Sequence of chain A:
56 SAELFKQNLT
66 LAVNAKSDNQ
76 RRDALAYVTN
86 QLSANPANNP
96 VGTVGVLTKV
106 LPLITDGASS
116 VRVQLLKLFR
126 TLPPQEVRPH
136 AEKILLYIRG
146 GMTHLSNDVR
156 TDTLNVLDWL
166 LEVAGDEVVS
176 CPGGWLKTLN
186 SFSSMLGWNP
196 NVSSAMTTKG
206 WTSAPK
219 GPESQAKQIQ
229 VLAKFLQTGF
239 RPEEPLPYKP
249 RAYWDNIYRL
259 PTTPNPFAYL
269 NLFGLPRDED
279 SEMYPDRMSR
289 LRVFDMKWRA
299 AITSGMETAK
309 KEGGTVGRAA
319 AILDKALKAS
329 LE

Interface contacts:
Residue S569 in chain B is in contact with residue E241 in chain A (closest heavy-atom distance 2.8 Å).
Residue F580 in chain B is in contact with residue F271 in chain A (closest heavy-atom distance 4.6 Å).
Residue P539 in chain B interacts with residue M286 in chain A (closest heavy-atom distance 4.8 Å).
Residue R547 in chain B is in contact with residue Y267 in chain A (closest heavy-atom distance 4.4 Å).
Residue S596 in chain B contacts residue Y256 in chain A (closest heavy-atom distance 4.7 Å).
Residue P575 in chain B interacts with residue P259 in chain A (closest heavy-atom distance 4.0 Å).
Residue P575 in chain B interacts with residue Y267 in chain A (closest heavy-atom distance 3.4 Å).
Residue I577 in chain B interacts with residue F265 in chain A (closest heavy-atom distance 4.8 Å).
Residue D546 in chain B is in contact with residue Y267 in chain A (closest heavy-atom distance 3.5 Å).
Residue S569 in chain B contacts residue E242 in chain A (closest heavy-atom distance 4.6 Å).
Residue K445 in chain B contacts residue M286 in chain A (closest heavy-atom distance 4.8 Å).
Residue G543 in chain B contacts residue L268 in chain A (closest heavy-atom distance 4.3 Å).
Residue R547 in chain B contacts residue L270 in chain A (closest heavy-atom distance 4.2 Å).
Residue S569 in chain B interacts with residue P243 in chain A (closest heavy-atom distance 4.3 Å).
Residue S576 in chain B contacts residue N254 in chain A (closest heavy-atom distance 3.8 Å).
Residue L563 in chain B interacts with residue I255 in chain A (closest heavy-atom distance 4.2 Å).
Residue Y573 in chain B is in contact with residue Y251 in chain A (closest heavy-atom distance 4.1 Å).
Residue I550 in chain B interacts with residue L270 in chain A (closest heavy-atom distance 3.9 Å).
Residue S569 in chain B contacts residue D284 in chain A (closest heavy-atom distance 4.3 Å).
Residue R572 in chain B contacts residue A250 in chain A (closest heavy-atom distance 3.4 Å).
Residue S576 in chain B interacts with residue F265 in chain A (closest heavy-atom distance 3.2 Å).
Residue P575 in chain B is in contact with residue P264 in chain A (closest heavy-atom distance 3.9 Å).
Residue P565 in chain B is in contact with residue N254 in chain A (closest heavy-atom distance 3.7 Å).
Residue L551 in chain B interacts with residue L270 in chain A (closest heavy-atom distance 3.8 Å).
Residue N597 in chain B contacts residue Y256 in chain A (closest heavy-atom distance 3.5 Å).
Residue P579 in chain B contacts residue F265 in chain A (closest heavy-atom distance 4.4 Å).
Residue P565 in chain B interacts with residue Y251 in chain A (closest heavy-atom distance 3.6 Å).
Residue R572 in chain B contacts residue L244 in chain A (closest heavy-atom distance 4.8 Å).
Residue Y574 in chain B is in contact with residue N254 in chain A (closest heavy-atom distance 3.0 Å).
Residue P575 in chain B contacts residue F265 in chain A (closest heavy-atom distance 4.0 Å).
Residue R570 in chain B interacts with residue P243 in chain A (closest heavy-atom distance 3.8 Å).
Residue L563 in chain B contacts residue Y251 in chain A (closest heavy-atom distance 3.0 Å).
Residue P575 in chain B contacts residue T261 in chain A (closest heavy-atom distance 4.6 Å).
Residue R572 in chain B is in contact with residue T261 in chain A (closest heavy-atom distance 4.7 Å).
Residue L578 in chain B interacts with residue I255 in chain A (closest heavy-atom distance 3.5 Å).
Residue P539 in chain B contacts residue P283 in chain A (closest heavy-atom distance 4.8 Å).
Residue P539 in chain B contacts residue S287 in chain A (closest heavy-atom distance 4.5 Å).
Residue P539 in chain B is in contact with residue D284 in chain A (closest heavy-atom distance 3.3 Å).
Residue R547 in chain B is in contact with residue L268 in chain A (closest heavy-atom distance 3.2 Å).
Residue L594 in chain B interacts with residue I255 in chain A (closest heavy-atom distance 4.2 Å).
Residue Y573 in chain B contacts residue A250 in chain A (closest heavy-atom distance 3.6 Å).
Residue Y573 in chain B is in contact with residue N254 in chain A (closest heavy-atom distance 3.5 Å).
Residue R570 in chain B contacts residue L244 in chain A (closest heavy-atom distance 3.3 Å).
Residue F580 in chain B contacts residue L268 in chain A (closest heavy-atom distance 4.1 Å).
Residue F580 in chain B is in contact with residue F265 in chain A (closest heavy-atom distance 4.1 Å).
Residue Y574 in chain B interacts with residue P283 in chain A (closest heavy-atom distance 4.3 Å).
Residue S576 in chain B interacts with residue I255 in chain A (closest heavy-atom distance 4.7 Å).
Residue C562 in chain B interacts with residue I255 in chain A (closest heavy-atom distance 3.8 Å).
Residue Y574 in chain B contacts residue Y267 in chain A (closest heavy-atom distance 3.5 Å).
Residue C562 in chain B contacts residue Y251 in chain A (closest heavy-atom distance 4.8 Å).
Residue G571 in chain B is in contact with residue L244 in chain A (closest heavy-atom distance 4.7 Å).
Residue R570 in chain B contacts residue E242 in chain A (closest heavy-atom distance 2.4 Å).
Residue P575 in chain B interacts with residue N254 in chain A (closest heavy-atom distance 4.1 Å).
Residue F580 in chain B interacts with residue L270 in chain A (closest heavy-atom distance 3.9 Å).
Residue L594 in chain B contacts residue Y256 in chain A (closest heavy-atom distance 2.6 Å).
Residue R595 in chain B contacts residue Y256 in chain A (closest heavy-atom distance 4.8 Å).
Residue I550 in chain B contacts residue L268 in chain A (closest heavy-atom distance 3.8 Å).
Residue G543 in chain B is in contact with residue Y267 in chain A (closest heavy-atom distance 3.8 Å).
Residue Y573 in chain B is in contact with residue T261 in chain A (closest heavy-atom distance 4.8 Å).
Residue D546 in chain B interacts with residue L268 in chain A (closest heavy-atom distance 3.7 Å).

Sequence of chain B:
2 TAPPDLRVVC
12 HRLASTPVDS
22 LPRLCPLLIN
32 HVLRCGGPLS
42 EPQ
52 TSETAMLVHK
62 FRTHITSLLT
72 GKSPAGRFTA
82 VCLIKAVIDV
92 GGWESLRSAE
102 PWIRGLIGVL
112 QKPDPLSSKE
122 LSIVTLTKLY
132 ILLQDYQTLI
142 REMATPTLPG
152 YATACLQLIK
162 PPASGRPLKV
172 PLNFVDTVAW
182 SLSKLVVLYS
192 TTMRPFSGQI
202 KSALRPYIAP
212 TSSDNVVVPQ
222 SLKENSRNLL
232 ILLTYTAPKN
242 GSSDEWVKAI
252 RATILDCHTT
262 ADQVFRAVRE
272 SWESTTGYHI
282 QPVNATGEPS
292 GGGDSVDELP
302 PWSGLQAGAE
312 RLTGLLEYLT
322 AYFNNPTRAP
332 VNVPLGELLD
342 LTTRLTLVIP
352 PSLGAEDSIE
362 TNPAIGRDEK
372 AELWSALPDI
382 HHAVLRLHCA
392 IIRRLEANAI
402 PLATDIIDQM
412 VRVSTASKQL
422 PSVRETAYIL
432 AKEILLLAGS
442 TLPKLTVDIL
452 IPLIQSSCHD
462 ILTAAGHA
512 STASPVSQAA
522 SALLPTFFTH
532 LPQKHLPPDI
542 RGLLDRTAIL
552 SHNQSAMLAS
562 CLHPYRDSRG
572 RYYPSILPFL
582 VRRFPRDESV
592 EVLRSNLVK

This data describes a binding interaction between two proteins.